Sequence of chain B:
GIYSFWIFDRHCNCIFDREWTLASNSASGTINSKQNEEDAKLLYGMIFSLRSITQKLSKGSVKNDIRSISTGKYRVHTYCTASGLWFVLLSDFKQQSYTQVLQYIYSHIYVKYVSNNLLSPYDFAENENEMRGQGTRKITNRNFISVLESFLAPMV

This data describes a binding interaction between two proteins.

Sequence of chain A:
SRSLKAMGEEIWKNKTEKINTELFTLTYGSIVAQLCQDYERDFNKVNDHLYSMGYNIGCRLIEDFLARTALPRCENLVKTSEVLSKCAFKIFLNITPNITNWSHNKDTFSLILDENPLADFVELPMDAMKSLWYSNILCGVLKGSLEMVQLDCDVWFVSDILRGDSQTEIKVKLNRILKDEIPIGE

Interface contacts:
Residue R66 in chain A is in contact with residue N118 in chain B (closest heavy-atom distance 4.0 Å).
Residue E187 in chain A contacts residue R11 in chain B (closest heavy-atom distance 4.0 Å).
Residue R66 in chain A contacts residue L119 in chain B (closest heavy-atom distance 3.5 Å).
Residue C65 in chain A contacts residue Y123 in chain B (closest heavy-atom distance 3.4 Å).
Residue E69 in chain A contacts residue Y107 in chain B (closest heavy-atom distance 3.0 Å).
Residue E153 in chain A is in contact with residue R11 in chain B (closest heavy-atom distance 4.5 Å).
Residue E187 in chain A is in contact with residue H12 in chain B (closest heavy-atom distance 2.8 Å).
Residue P189 in chain A contacts residue C13 in chain B (closest heavy-atom distance 4.0 Å).
Residue E187 in chain A interacts with residue R133 in chain B (closest heavy-atom distance 4.4 Å).
Residue P189 in chain A is in contact with residue Y45 in chain B (closest heavy-atom distance 3.8 Å).
Residue L72 in chain A interacts with residue S84 in chain B (closest heavy-atom distance 3.6 Å).
Residue R79 in chain A is in contact with residue G85 in chain B (closest heavy-atom distance 4.0 Å).
Residue E69 in chain A contacts residue L86 in chain B (closest heavy-atom distance 4.6 Å).
Residue P189 in chain A contacts residue R133 in chain B (closest heavy-atom distance 3.9 Å).
Residue V155 in chain A is in contact with residue R11 in chain B (closest heavy-atom distance 4.7 Å).
Residue P78 in chain A contacts residue A83 in chain B (closest heavy-atom distance 4.1 Å).
Residue A73 in chain A contacts residue V112 in chain B (closest heavy-atom distance 4.2 Å).
Residue Q156 in chain A is in contact with residue R11 in chain B (closest heavy-atom distance 3.7 Å).
Residue E69 in chain A is in contact with residue Y111 in chain B (closest heavy-atom distance 4.3 Å).
Residue I190 in chain A interacts with residue R133 in chain B (closest heavy-atom distance 3.7 Å).
Residue D70 in chain A is in contact with residue N117 in chain B (closest heavy-atom distance 4.6 Å).
Residue M154 in chain A interacts with residue A83 in chain B (closest heavy-atom distance 4.2 Å).
Residue A76 in chain A interacts with residue Y80 in chain B (closest heavy-atom distance 3.6 Å).
Residue R66 in chain A interacts with residue P122 in chain B (closest heavy-atom distance 4.8 Å).
Residue A73 in chain A is in contact with residue Y107 in chain B (closest heavy-atom distance 3.6 Å).
Residue E69 in chain A interacts with residue V112 in chain B (closest heavy-atom distance 3.9 Å).
Residue R66 in chain A is in contact with residue S121 in chain B (closest heavy-atom distance 3.5 Å).
Residue A73 in chain A interacts with residue S108 in chain B (closest heavy-atom distance 4.0 Å).
Residue E187 in chain A interacts with residue C13 in chain B (closest heavy-atom distance 3.3 Å).
Residue D70 in chain A contacts residue V112 in chain B (closest heavy-atom distance 3.7 Å).
Residue R66 in chain A contacts residue V115 in chain B (closest heavy-atom distance 4.0 Å).
Residue R79 in chain A interacts with residue R11 in chain B (closest heavy-atom distance 4.8 Å).
Residue L72 in chain A contacts residue Y80 in chain B (closest heavy-atom distance 4.8 Å).
Residue Y61 in chain A is in contact with residue Y123 in chain B (closest heavy-atom distance 4.7 Å).
Residue E187 in chain A contacts residue Y45 in chain B (closest heavy-atom distance 4.5 Å).
Residue L72 in chain A interacts with residue Y107 in chain B (closest heavy-atom distance 4.0 Å).
Residue M154 in chain A contacts residue Y123 in chain B (closest heavy-atom distance 4.4 Å).
Residue I188 in chain A is in contact with residue F49 in chain B (closest heavy-atom distance 3.8 Å).
Residue I190 in chain A is in contact with residue Q135 in chain B (closest heavy-atom distance 3.9 Å).
Residue R79 in chain A interacts with residue A83 in chain B (closest heavy-atom distance 3.0 Å).
Residue E69 in chain A interacts with residue S116 in chain B (closest heavy-atom distance 3.8 Å).
Residue E81 in chain A interacts with residue K64 in chain B (closest heavy-atom distance 3.6 Å).
Residue E69 in chain A interacts with residue S84 in chain B (closest heavy-atom distance 3.4 Å).
Residue M154 in chain A interacts with residue D124 in chain B (closest heavy-atom distance 3.1 Å).
Residue I188 in chain A interacts with residue R133 in chain B (closest heavy-atom distance 3.0 Å).
Residue L77 in chain A contacts residue A83 in chain B (closest heavy-atom distance 4.0 Å).
Residue L72 in chain A is in contact with residue A83 in chain B (closest heavy-atom distance 3.6 Å).
Residue E187 in chain A is in contact with residue F49 in chain B (closest heavy-atom distance 4.2 Å).
Residue E187 in chain A interacts with residue M132 in chain B (closest heavy-atom distance 2.6 Å).
Residue M154 in chain A contacts residue S84 in chain B (closest heavy-atom distance 3.6 Å).
Residue R66 in chain A is in contact with residue S116 in chain B (closest heavy-atom distance 2.5 Å).
Residue V155 in chain A is in contact with residue A83 in chain B (closest heavy-atom distance 4.3 Å).
Residue I188 in chain A contacts residue C13 in chain B (closest heavy-atom distance 4.3 Å).
Residue R66 in chain A is in contact with residue Y123 in chain B (closest heavy-atom distance 3.2 Å).
Residue P78 in chain A interacts with residue V63 in chain B (closest heavy-atom distance 4.5 Å).
Residue L72 in chain A contacts residue T82 in chain B (closest heavy-atom distance 4.0 Å).
Residue A76 in chain A contacts residue Q104 in chain B (closest heavy-atom distance 4.8 Å).
Residue R79 in chain A interacts with residue S84 in chain B (closest heavy-atom distance 4.4 Å).
Residue M154 in chain A contacts residue R11 in chain B (closest heavy-atom distance 2.7 Å).
Residue R66 in chain A contacts residue N117 in chain B (closest heavy-atom distance 4.4 Å).